These two protein chains interact to form a complex.

Sequence of chain B:
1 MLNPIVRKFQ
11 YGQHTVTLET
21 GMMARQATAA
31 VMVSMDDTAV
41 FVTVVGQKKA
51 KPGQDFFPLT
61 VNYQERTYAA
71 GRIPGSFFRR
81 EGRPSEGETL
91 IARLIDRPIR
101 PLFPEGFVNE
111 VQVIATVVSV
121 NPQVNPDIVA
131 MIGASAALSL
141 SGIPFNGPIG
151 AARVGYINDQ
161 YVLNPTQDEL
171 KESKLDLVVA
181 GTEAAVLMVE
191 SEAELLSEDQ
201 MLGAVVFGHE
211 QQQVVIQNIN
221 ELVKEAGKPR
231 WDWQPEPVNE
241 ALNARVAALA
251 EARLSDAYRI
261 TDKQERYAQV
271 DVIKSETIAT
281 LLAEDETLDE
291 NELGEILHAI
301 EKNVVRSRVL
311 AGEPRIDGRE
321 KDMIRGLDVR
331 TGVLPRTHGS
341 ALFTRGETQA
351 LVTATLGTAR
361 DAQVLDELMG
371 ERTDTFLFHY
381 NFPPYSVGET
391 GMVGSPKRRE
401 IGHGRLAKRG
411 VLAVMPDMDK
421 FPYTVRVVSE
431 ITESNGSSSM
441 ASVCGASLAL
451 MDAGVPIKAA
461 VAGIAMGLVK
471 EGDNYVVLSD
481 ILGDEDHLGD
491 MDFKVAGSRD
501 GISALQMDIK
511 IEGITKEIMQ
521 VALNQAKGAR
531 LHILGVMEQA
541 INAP

Sequence of chain A:
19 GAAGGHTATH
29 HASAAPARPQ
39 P

Contacts between the two chains:
Residue H532 in chain B contacts residue A35 in chain A (closest heavy-atom distance 4.3 Å).
Residue G528 in chain B is in contact with residue P37 in chain A (closest heavy-atom distance 3.2 Å).
Residue M323 in chain B contacts residue R36 in chain A (closest heavy-atom distance 3.9 Å).
Residue V333 in chain B interacts with residue T25 in chain A (closest heavy-atom distance 4.3 Å).
Residue A540 in chain B contacts residue A30 in chain A (closest heavy-atom distance 3.9 Å).
Residue G528 in chain B is in contact with residue Q38 in chain A (closest heavy-atom distance 4.5 Å).
Residue V333 in chain B is in contact with residue A20 in chain A (closest heavy-atom distance 4.6 Å).
Residue T331 in chain B interacts with residue T27 in chain A (closest heavy-atom distance 2.8 Å).
Residue V333 in chain B contacts residue A21 in chain A (closest heavy-atom distance 3.7 Å).
Residue I324 in chain B contacts residue P34 in chain A (closest heavy-atom distance 3.2 Å).
Residue R330 in chain B contacts residue H24 in chain A (closest heavy-atom distance 4.4 Å).
Residue L334 in chain B is in contact with residue G22 in chain A (closest heavy-atom distance 4.7 Å).
Residue V536 in chain B contacts residue A32 in chain A (closest heavy-atom distance 3.9 Å).
Residue D328 in chain B interacts with residue A30 in chain A (closest heavy-atom distance 3.6 Å).
Residue L327 in chain B interacts with residue S31 in chain A (closest heavy-atom distance 3.3 Å).
Residue M323 in chain B contacts residue A35 in chain A (closest heavy-atom distance 3.5 Å).
Residue V329 in chain B contacts residue A30 in chain A (closest heavy-atom distance 2.8 Å).
Residue D328 in chain B contacts residue S31 in chain A (closest heavy-atom distance 4.2 Å).
Residue R330 in chain B interacts with residue A26 in chain A (closest heavy-atom distance 3.8 Å).
Residue G332 in chain B contacts residue A26 in chain A (closest heavy-atom distance 3.9 Å).
Residue M323 in chain B is in contact with residue P34 in chain A (closest heavy-atom distance 3.9 Å).
Residue G326 in chain B interacts with residue A32 in chain A (closest heavy-atom distance 3.3 Å).
Residue L327 in chain B interacts with residue A32 in chain A (closest heavy-atom distance 2.8 Å).
Residue T331 in chain B is in contact with residue A26 in chain A (closest heavy-atom distance 3.4 Å).
Residue Q539 in chain B is in contact with residue A30 in chain A (closest heavy-atom distance 3.9 Å).
Residue A540 in chain B is in contact with residue H28 in chain A (closest heavy-atom distance 3.4 Å).
Residue L334 in chain B is in contact with residue A21 in chain A (closest heavy-atom distance 4.0 Å).
Residue G326 in chain B interacts with residue A33 in chain A (closest heavy-atom distance 4.0 Å).
Residue A540 in chain B is in contact with residue H29 in chain A (closest heavy-atom distance 4.5 Å).
Residue Q539 in chain B is in contact with residue S31 in chain A (closest heavy-atom distance 4.7 Å).
Residue E320 in chain B is in contact with residue R36 in chain A (closest heavy-atom distance 4.1 Å).
Residue D322 in chain B interacts with residue P37 in chain A (closest heavy-atom distance 3.3 Å).
Residue V333 in chain B is in contact with residue A26 in chain A (closest heavy-atom distance 4.1 Å).
Residue G332 in chain B is in contact with residue T27 in chain A (closest heavy-atom distance 3.9 Å).
Residue V329 in chain B contacts residue H29 in chain A (closest heavy-atom distance 3.4 Å).
Residue R325 in chain B is in contact with residue P34 in chain A (closest heavy-atom distance 4.0 Å).
Residue V329 in chain B interacts with residue H28 in chain A (closest heavy-atom distance 3.9 Å).
Residue G332 in chain B is in contact with residue T25 in chain A (closest heavy-atom distance 3.8 Å).
Residue I324 in chain B is in contact with residue A35 in chain A (closest heavy-atom distance 2.9 Å).
Residue D452 in chain B interacts with residue T27 in chain A (closest heavy-atom distance 4.7 Å).
Residue A529 in chain B contacts residue P37 in chain A (closest heavy-atom distance 4.2 Å).
Residue H532 in chain B is in contact with residue P37 in chain A (closest heavy-atom distance 3.9 Å).
Residue D322 in chain B is in contact with residue R36 in chain A (closest heavy-atom distance 3.3 Å).
Residue R330 in chain B contacts residue G23 in chain A (closest heavy-atom distance 2.7 Å).
Residue R330 in chain B contacts residue H28 in chain A (closest heavy-atom distance 3.5 Å).
Residue V536 in chain B is in contact with residue S31 in chain A (closest heavy-atom distance 4.2 Å).
Residue P335 in chain B interacts with residue A21 in chain A (closest heavy-atom distance 3.8 Å).
Residue H532 in chain B is in contact with residue A32 in chain A (closest heavy-atom distance 4.6 Å).
Residue D328 in chain B interacts with residue H29 in chain A (closest heavy-atom distance 3.3 Å).
Residue D322 in chain B contacts residue A35 in chain A (closest heavy-atom distance 4.3 Å).
Residue V536 in chain B contacts residue A30 in chain A (closest heavy-atom distance 3.4 Å).
Residue R330 in chain B interacts with residue H29 in chain A (closest heavy-atom distance 3.2 Å).
Residue G326 in chain B contacts residue P34 in chain A (closest heavy-atom distance 3.7 Å).
Residue I324 in chain B interacts with residue P37 in chain A (closest heavy-atom distance 4.4 Å).
Residue L327 in chain B is in contact with residue A30 in chain A (closest heavy-atom distance 4.3 Å).
Residue V333 in chain B interacts with residue G23 in chain A (closest heavy-atom distance 4.0 Å).
Residue P335 in chain B contacts residue A20 in chain A (closest heavy-atom distance 4.1 Å).
Residue T331 in chain B is in contact with residue H28 in chain A (closest heavy-atom distance 3.2 Å).
Residue V333 in chain B is in contact with residue G22 in chain A (closest heavy-atom distance 3.1 Å).
Residue I541 in chain B interacts with residue H28 in chain A (closest heavy-atom distance 4.6 Å).